Contacts between the two chains:
Residue Y101 in chain A is in contact with residue E6 in chain B (closest heavy-atom distance 3.7 Å).
Residue Y101 in chain A is in contact with residue E5 in chain B (closest heavy-atom distance 4.3 Å).
Residue Y104 in chain A interacts with residue G3 in chain B (closest heavy-atom distance 3.6 Å).
Residue W50 in chain A interacts with residue D2 in chain B (closest heavy-atom distance 3.4 Å).
Residue Y101 in chain A contacts residue M7 in chain B (closest heavy-atom distance 3.1 Å).
Residue Y104 in chain A is in contact with residue E6 in chain B (closest heavy-atom distance 3.4 Å).
Residue Y104 in chain A interacts with residue D2 in chain B (closest heavy-atom distance 3.5 Å).
Residue G102 in chain A is in contact with residue E6 in chain B (closest heavy-atom distance 3.5 Å).

Sequence of chain A:
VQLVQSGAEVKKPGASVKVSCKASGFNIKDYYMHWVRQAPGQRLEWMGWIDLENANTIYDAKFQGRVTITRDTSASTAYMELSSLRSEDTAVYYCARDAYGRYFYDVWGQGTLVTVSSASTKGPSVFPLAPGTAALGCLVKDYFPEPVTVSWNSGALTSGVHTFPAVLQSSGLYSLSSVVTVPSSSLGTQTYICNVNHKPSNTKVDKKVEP

This data describes a binding interaction between two proteins.

Sequence of chain B:
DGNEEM